Residue-level contacts at the interface:
Residue R232 in protein 2 interacts with residue F53 in protein 1 (closest heavy-atom distance 3.2 Å).
Residue W167 in protein 2 contacts residue R75 in protein 1 (closest heavy-atom distance 3.8 Å).
Residue Y54 in protein 2 interacts with residue Y50 in protein 1 (closest heavy-atom distance 3.5 Å).
Residue V60 in protein 2 is in contact with residue R20 in protein 1 (closest heavy-atom distance 3.3 Å).
Residue V236 in protein 2 is in contact with residue R66 in protein 1 (closest heavy-atom distance 3.5 Å).
Residue S37 in protein 2 contacts residue R67 in protein 1 (closest heavy-atom distance 3.5 Å).
Residue P62 in protein 2 interacts with residue E14 in protein 1 (closest heavy-atom distance 3.7 Å).
Residue V101 in protein 2 contacts residue L33 in protein 1 (closest heavy-atom distance 3.6 Å).
Residue Y67 in protein 2 is in contact with residue F49 in protein 1 (closest heavy-atom distance 2.9 Å).
Residue Y54 in protein 2 interacts with residue H51 in protein 1 (closest heavy-atom distance 3.9 Å).
Residue V68 in protein 2 contacts residue Q54 in protein 1 (closest heavy-atom distance 2.8 Å).
Residue T90 in protein 2 interacts with residue F49 in protein 1 (closest heavy-atom distance 3.4 Å).
Residue L63 in protein 2 interacts with residue Y50 in protein 1 (closest heavy-atom distance 3.3 Å).
Residue L66 in protein 2 contacts residue H51 in protein 1 (closest heavy-atom distance 3.1 Å).
Residue L73 in protein 2 is in contact with residue Q54 in protein 1 (closest heavy-atom distance 3.5 Å).
Residue D51 in protein 2 is in contact with residue S56 in protein 1 (closest heavy-atom distance 2.5 Å).
Residue R232 in protein 2 contacts residue F49 in protein 1 (closest heavy-atom distance 3.5 Å).
Residue D99 in protein 2 contacts residue S36 in protein 1 (closest heavy-atom distance 2.6 Å).
Residue R50 in protein 2 interacts with residue Q54 in protein 1 (closest heavy-atom distance 2.8 Å).
Residue R50 in protein 2 contacts residue S56 in protein 1 (closest heavy-atom distance 3.1 Å).
Residue P62 in protein 2 contacts residue R20 in protein 1 (closest heavy-atom distance 3.6 Å).
Residue Y67 in protein 2 interacts with residue Y50 in protein 1 (closest heavy-atom distance 3.5 Å).
Residue Q38 in protein 2 is in contact with residue R67 in protein 1 (closest heavy-atom distance 2.2 Å).
Residue R170 in protein 2 interacts with residue R66 in protein 1 (closest heavy-atom distance 3.0 Å).
Residue P59 in protein 2 interacts with residue Y15 in protein 1 (closest heavy-atom distance 3.4 Å).
Residue L43 in protein 2 is in contact with residue A63 in protein 1 (closest heavy-atom distance 3.7 Å).
Residue I89 in protein 2 interacts with residue I42 in protein 1 (closest heavy-atom distance 3.7 Å).
Residue L47 in protein 2 contacts residue S56 in protein 1 (closest heavy-atom distance 3.4 Å).
Residue L234 in protein 2 interacts with residue F53 in protein 1 (closest heavy-atom distance 3.4 Å).
Residue T237 in protein 2 interacts with residue D62 in protein 1 (closest heavy-atom distance 3.6 Å).
Residue T90 in protein 2 interacts with residue I42 in protein 1 (closest heavy-atom distance 3.7 Å).
Residue R50 in protein 2 interacts with residue H51 in protein 1 (closest heavy-atom distance 3.8 Å).
Residue G65 in protein 2 interacts with residue F49 in protein 1 (closest heavy-atom distance 3.1 Å).
Residue V102 in protein 2 interacts with residue L39 in protein 1 (closest heavy-atom distance 3.7 Å).
Residue Y67 in protein 2 is in contact with residue H51 in protein 1 (closest heavy-atom distance 3.6 Å).
Residue S64 in protein 2 is in contact with residue Y50 in protein 1 (closest heavy-atom distance 3.4 Å).
Residue D31 in protein 2 is in contact with residue Y71 in protein 1 (closest heavy-atom distance 3.5 Å).
Residue N235 in protein 2 contacts residue F53 in protein 1 (closest heavy-atom distance 3.5 Å).
Residue T90 in protein 2 contacts residue E47 in protein 1 (closest heavy-atom distance 2.6 Å).
Residue V102 in protein 2 contacts residue L33 in protein 1 (closest heavy-atom distance 3.8 Å).
Residue G65 in protein 2 is in contact with residue H51 in protein 1 (closest heavy-atom distance 3.8 Å).
Residue N91 in protein 2 interacts with residue E47 in protein 1 (closest heavy-atom distance 3.0 Å).
Residue W30 in protein 2 contacts residue S70 in protein 1 (closest heavy-atom distance 3.2 Å).
Residue P59 in protein 2 is in contact with residue R20 in protein 1 (closest heavy-atom distance 3.6 Å).
Residue L63 in protein 2 interacts with residue F49 in protein 1 (closest heavy-atom distance 2.6 Å).
Residue P62 in protein 2 interacts with residue P46 in protein 1 (closest heavy-atom distance 3.6 Å).
Residue L63 in protein 2 interacts with residue E47 in protein 1 (closest heavy-atom distance 3.3 Å).
Residue D40 in protein 2 is in contact with residue N64 in protein 1 (closest heavy-atom distance 3.2 Å).
Residue N98 in protein 2 contacts residue L33 in protein 1 (closest heavy-atom distance 3.1 Å).
Residue N91 in protein 2 contacts residue F49 in protein 1 (closest heavy-atom distance 3.4 Å).
Residue R232 in protein 2 is in contact with residue N48 in protein 1 (closest heavy-atom distance 3.2 Å).
Residue V101 in protein 2 is in contact with residue R31 in protein 1 (closest heavy-atom distance 3.7 Å).
Residue V102 in protein 2 contacts residue A24 in protein 1 (closest heavy-atom distance 3.9 Å).
Residue C160 in protein 2 is in contact with residue R66 in protein 1 (closest heavy-atom distance 3.3 Å).
Residue W30 in protein 2 contacts residue Y71 in protein 1 (closest heavy-atom distance 3.1 Å).
Residue N98 in protein 2 is in contact with residue F34 in protein 1 (closest heavy-atom distance 2.8 Å).
Residue Y67 in protein 2 is in contact with residue Q54 in protein 1 (closest heavy-atom distance 3.5 Å).
Residue N105 in protein 2 interacts with residue R31 in protein 1 (closest heavy-atom distance 3.3 Å).
Residue L63 in protein 2 is in contact with residue N48 in protein 1 (closest heavy-atom distance 3.3 Å).
Residue N105 in protein 2 contacts residue A27 in protein 1 (closest heavy-atom distance 2.9 Å).

These two protein chains interact to form a complex.

Sequence of protein 2:
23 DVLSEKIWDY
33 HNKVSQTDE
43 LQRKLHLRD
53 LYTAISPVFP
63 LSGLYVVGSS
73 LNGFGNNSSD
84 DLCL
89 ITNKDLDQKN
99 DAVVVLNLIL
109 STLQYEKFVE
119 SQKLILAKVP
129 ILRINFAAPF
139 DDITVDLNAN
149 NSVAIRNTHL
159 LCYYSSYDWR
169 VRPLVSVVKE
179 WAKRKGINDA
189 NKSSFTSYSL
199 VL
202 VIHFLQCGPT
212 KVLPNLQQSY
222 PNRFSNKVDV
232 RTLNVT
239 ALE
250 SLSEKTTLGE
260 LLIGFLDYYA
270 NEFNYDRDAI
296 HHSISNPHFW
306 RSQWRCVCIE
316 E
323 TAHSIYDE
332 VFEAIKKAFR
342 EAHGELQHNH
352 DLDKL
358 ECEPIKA

Sequence of protein 1:
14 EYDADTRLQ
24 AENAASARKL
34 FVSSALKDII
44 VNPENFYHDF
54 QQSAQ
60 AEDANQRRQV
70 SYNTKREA